Residue-level contacts at the interface:
Residue Y164 in chain B is in contact with residue R3 in chain A (closest heavy-atom distance 3.4 Å).
Residue A130 in chain B contacts residue L2 in chain A (closest heavy-atom distance 3.5 Å).
Residue E236 in chain B contacts residue R8 in chain A (closest heavy-atom distance 2.5 Å).
Residue Y148 in chain B is in contact with residue R4 in chain A (closest heavy-atom distance 3.6 Å).
Residue L282 in chain B interacts with residue I22 in chain A (closest heavy-atom distance 3.0 Å).
Residue F305 in chain B contacts residue L13 in chain A (closest heavy-atom distance 3.4 Å).
Residue I129 in chain B is in contact with residue L2 in chain A (closest heavy-atom distance 3.7 Å).
Residue S271 in chain B is in contact with residue E10 in chain A (closest heavy-atom distance 3.2 Å).
Residue K248 in chain B contacts residue D15 in chain A (closest heavy-atom distance 3.1 Å).
Residue A136 in chain B contacts residue R4 in chain A (closest heavy-atom distance 3.3 Å).
Residue F305 in chain B is in contact with residue K12 in chain A (closest heavy-atom distance 3.1 Å).
Residue V201 in chain B is in contact with residue T7 in chain A (closest heavy-atom distance 3.1 Å).
Residue W235 in chain B contacts residue P6 in chain A (closest heavy-atom distance 3.7 Å).
Residue E168 in chain B contacts residue R4 in chain A (closest heavy-atom distance 3.5 Å).
Residue F286 in chain B interacts with residue F19 in chain A (closest heavy-atom distance 3.6 Å).
Residue Y278 in chain B interacts with residue I16 in chain A (closest heavy-atom distance 3.0 Å).
Residue Y33 in chain B contacts residue R3 in chain A (closest heavy-atom distance 2.5 Å).
Residue H133 in chain B is in contact with residue L2 in chain A (closest heavy-atom distance 2.8 Å).
Residue N241 in chain B contacts residue L9 in chain A (closest heavy-atom distance 3.5 Å).
Residue F305 in chain B is in contact with residue I16 in chain A (closest heavy-atom distance 3.3 Å).
Residue C36 in chain B contacts residue R3 in chain A (closest heavy-atom distance 3.8 Å).
Residue P237 in chain B contacts residue P6 in chain A (closest heavy-atom distance 3.5 Å).
Residue N269 in chain B interacts with residue R8 in chain A (closest heavy-atom distance 2.9 Å).
Residue H244 in chain B is in contact with residue E10 in chain A (closest heavy-atom distance 3.9 Å).
Residue D192 in chain B contacts residue R3 in chain A (closest heavy-atom distance 3.1 Å).
Residue L167 in chain B is in contact with residue R4 in chain A (closest heavy-atom distance 2.8 Å).
Residue L282 in chain B is in contact with residue F19 in chain A (closest heavy-atom distance 3.2 Å).
Residue Y278 in chain B is in contact with residue E18 in chain A (closest heavy-atom distance 3.8 Å).
Residue F194 in chain B is in contact with residue P6 in chain A (closest heavy-atom distance 3.8 Å).
Residue E68 in chain B is in contact with residue R3 in chain A (closest heavy-atom distance 3.5 Å).
Residue K248 in chain B is in contact with residue E18 in chain A (closest heavy-atom distance 2.8 Å).
Residue S271 in chain B contacts residue R8 in chain A (closest heavy-atom distance 3.2 Å).
Residue L282 in chain B interacts with residue E18 in chain A (closest heavy-atom distance 3.4 Å).
Residue Y33 in chain B is in contact with residue L2 in chain A (closest heavy-atom distance 3.9 Å).
Residue E198 in chain B contacts residue T7 in chain A (closest heavy-atom distance 2.6 Å).
Residue H197 in chain B is in contact with residue P6 in chain A (closest heavy-atom distance 3.8 Å).
Residue Y278 in chain B interacts with residue F19 in chain A (closest heavy-atom distance 3.4 Å).
Residue H197 in chain B is in contact with residue T7 in chain A (closest heavy-atom distance 2.9 Å).
Residue N241 in chain B contacts residue T7 in chain A (closest heavy-atom distance 3.2 Å).
Residue Y278 in chain B contacts residue D15 in chain A (closest heavy-atom distance 2.7 Å).
Residue T272 in chain B is in contact with residue R8 in chain A (closest heavy-atom distance 3.0 Å).
Residue S274 in chain B interacts with residue L11 in chain A (closest heavy-atom distance 3.0 Å).
Residue R247 in chain B is in contact with residue L11 in chain A (closest heavy-atom distance 3.7 Å).
Residue C98 in chain B contacts residue L2 in chain A (closest heavy-atom distance 3.7 Å).
Residue Y164 in chain B is in contact with residue R4 in chain A (closest heavy-atom distance 3.0 Å).
Residue F305 in chain B interacts with residue L11 in chain A (closest heavy-atom distance 3.3 Å).
Residue H133 in chain B contacts residue R4 in chain A (closest heavy-atom distance 3.7 Å).
Residue R247 in chain B contacts residue E18 in chain A (closest heavy-atom distance 2.6 Å).
Residue E198 in chain B contacts residue P6 in chain A (closest heavy-atom distance 3.5 Å).
Residue Y252 in chain B is in contact with residue I22 in chain A (closest heavy-atom distance 3.6 Å).
Residue H133 in chain B contacts residue R3 in chain A (closest heavy-atom distance 3.4 Å).
Residue F194 in chain B contacts residue R3 in chain A (closest heavy-atom distance 3.6 Å).
Residue F38 in chain B is in contact with residue R3 in chain A (closest heavy-atom distance 3.8 Å).
Residue N240 in chain B is in contact with residue L9 in chain A (closest heavy-atom distance 3.1 Å).
Residue N240 in chain B interacts with residue R8 in chain A (closest heavy-atom distance 3.2 Å).
Residue Y34 in chain B is in contact with residue R3 in chain A (closest heavy-atom distance 3.7 Å).
Residue L160 in chain B contacts residue R3 in chain A (closest heavy-atom distance 3.4 Å).
Residue T308 in chain B contacts residue I16 in chain A (closest heavy-atom distance 3.6 Å).
Residue S281 in chain B interacts with residue F19 in chain A (closest heavy-atom distance 3.3 Å).
Residue H244 in chain B contacts residue L9 in chain A (closest heavy-atom distance 3.6 Å).

Sequence of chain B:
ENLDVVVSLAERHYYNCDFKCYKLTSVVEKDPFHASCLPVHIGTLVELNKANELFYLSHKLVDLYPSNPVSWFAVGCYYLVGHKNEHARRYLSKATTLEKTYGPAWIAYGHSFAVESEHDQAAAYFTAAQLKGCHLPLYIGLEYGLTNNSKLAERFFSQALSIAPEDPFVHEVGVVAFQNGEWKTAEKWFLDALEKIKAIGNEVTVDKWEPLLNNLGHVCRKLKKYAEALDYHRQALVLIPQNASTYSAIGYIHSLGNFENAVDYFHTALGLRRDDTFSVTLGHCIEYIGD

This data describes a binding interaction between two proteins.

Sequence of chain A:
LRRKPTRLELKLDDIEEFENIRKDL